Sequence of chain B:
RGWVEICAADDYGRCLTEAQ

Sequence of chain A:
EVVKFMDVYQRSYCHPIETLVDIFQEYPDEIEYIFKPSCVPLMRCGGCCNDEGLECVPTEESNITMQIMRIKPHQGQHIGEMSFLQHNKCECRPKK

Residue-level contacts at the interface:
Residue H83 in chain A interacts with residue E5 in chain B (closest heavy-atom distance 2.7 Å).
Residue M74 in chain A contacts residue W3 in chain B (closest heavy-atom distance 4.8 Å).
Residue H83 in chain A contacts residue W3 in chain B (closest heavy-atom distance 3.8 Å).
Residue Q82 in chain A is in contact with residue C7 in chain B (closest heavy-atom distance 4.5 Å).
Residue R75 in chain A contacts residue W3 in chain B (closest heavy-atom distance 3.4 Å).
Residue F89 in chain A interacts with residue R1 in chain B (closest heavy-atom distance 5.0 Å).
Residue M87 in chain A is in contact with residue W3 in chain B (closest heavy-atom distance 3.6 Å).
Residue M87 in chain A is in contact with residue G2 in chain B (closest heavy-atom distance 3.8 Å).
Residue I84 in chain A is in contact with residue E5 in chain B (closest heavy-atom distance 3.9 Å).
Residue F40 in chain A is in contact with residue W3 in chain B (closest heavy-atom distance 4.8 Å).
Residue Q82 in chain A is in contact with residue A9 in chain B (closest heavy-atom distance 2.8 Å).
Residue S88 in chain A interacts with residue G2 in chain B (closest heavy-atom distance 4.3 Å).
Residue K41 in chain A is in contact with residue D11 in chain B (closest heavy-atom distance 4.3 Å).
Residue I84 in chain A is in contact with residue A8 in chain B (closest heavy-atom distance 4.9 Å).
Residue M74 in chain A contacts residue G13 in chain B (closest heavy-atom distance 3.3 Å).
Residue I84 in chain A is in contact with residue I6 in chain B (closest heavy-atom distance 2.9 Å).
Residue Y32 in chain A contacts residue W3 in chain B (closest heavy-atom distance 4.9 Å).
Residue H83 in chain A interacts with residue A9 in chain B (closest heavy-atom distance 4.0 Å).
Residue G85 in chain A interacts with residue V4 in chain B (closest heavy-atom distance 3.2 Å).
Residue E86 in chain A interacts with residue E5 in chain B (closest heavy-atom distance 4.9 Å).
Residue E86 in chain A interacts with residue W3 in chain B (closest heavy-atom distance 3.5 Å).
Residue I84 in chain A contacts residue W3 in chain B (closest heavy-atom distance 3.7 Å).
Residue D34 in chain A is in contact with residue R1 in chain B (closest heavy-atom distance 3.0 Å).
Residue E86 in chain A contacts residue I6 in chain B (closest heavy-atom distance 3.8 Å).
Residue I84 in chain A interacts with residue A9 in chain B (closest heavy-atom distance 3.7 Å).
Residue H83 in chain A contacts residue C7 in chain B (closest heavy-atom distance 3.1 Å).
Residue S88 in chain A interacts with residue R1 in chain B (closest heavy-atom distance 3.0 Å).
Residue M74 in chain A is in contact with residue D11 in chain B (closest heavy-atom distance 4.0 Å).
Residue P33 in chain A interacts with residue R1 in chain B (closest heavy-atom distance 3.9 Å).
Residue I73 in chain A is in contact with residue W3 in chain B (closest heavy-atom distance 3.7 Å).
Residue M74 in chain A is in contact with residue D10 in chain B (closest heavy-atom distance 4.0 Å).
Residue Y32 in chain A contacts residue G2 in chain B (closest heavy-atom distance 2.8 Å).
Residue Q82 in chain A contacts residue A8 in chain B (closest heavy-atom distance 3.7 Å).
Residue I84 in chain A contacts residue V4 in chain B (closest heavy-atom distance 4.7 Å).
Residue E86 in chain A contacts residue G2 in chain B (closest heavy-atom distance 3.7 Å).
Residue I84 in chain A is in contact with residue G13 in chain B (closest heavy-atom distance 3.5 Å).
Residue H83 in chain A is in contact with residue A8 in chain B (closest heavy-atom distance 3.5 Å).
Residue G85 in chain A interacts with residue I6 in chain B (closest heavy-atom distance 3.9 Å).
Residue I84 in chain A is in contact with residue C7 in chain B (closest heavy-atom distance 2.7 Å).
Residue Y32 in chain A contacts residue R1 in chain B (closest heavy-atom distance 3.1 Å).
Residue E31 in chain A is in contact with residue R1 in chain B (closest heavy-atom distance 3.7 Å).
Residue Q72 in chain A interacts with residue I6 in chain B (closest heavy-atom distance 3.7 Å).
Residue G85 in chain A contacts residue E5 in chain B (closest heavy-atom distance 4.3 Å).
Residue E86 in chain A contacts residue V4 in chain B (closest heavy-atom distance 2.8 Å).
Residue Q82 in chain A is in contact with residue D10 in chain B (closest heavy-atom distance 3.5 Å).
Residue M74 in chain A is in contact with residue Y12 in chain B (closest heavy-atom distance 4.0 Å).
Residue G85 in chain A interacts with residue W3 in chain B (closest heavy-atom distance 3.1 Å).
Residue Q82 in chain A contacts residue D11 in chain B (closest heavy-atom distance 3.3 Å).

The following describes two proteins that form a bound complex.